Residue-level contacts at the interface:
Residue E73 in the first protein is in contact with residue K328 in the second protein (closest heavy-atom distance 2.9 Å).
Residue H474 in the first protein interacts with residue M108 in the second protein (closest heavy-atom distance 3.4 Å).
Residue D487 in the first protein contacts residue E224 in the second protein (closest heavy-atom distance 3.4 Å).
Residue T74 in the first protein contacts residue Y610 in the second protein (closest heavy-atom distance 3.4 Å).
Residue A80 in the first protein interacts with residue G575 in the second protein (closest heavy-atom distance 3.4 Å).
Residue I78 in the first protein contacts residue Q576 in the second protein (closest heavy-atom distance 3.0 Å).
Residue A80 in the first protein contacts residue L577 in the second protein (closest heavy-atom distance 3.4 Å).
Residue N429 in the first protein is in contact with residue N127 in the second protein (closest heavy-atom distance 3.0 Å).
Residue D487 in the first protein is in contact with residue T225 in the second protein (closest heavy-atom distance 2.6 Å).
Residue V428 in the first protein contacts residue N127 in the second protein (closest heavy-atom distance 3.0 Å).
Residue A66 in the first protein contacts residue K459 in the second protein (closest heavy-atom distance 3.5 Å).
Residue E489 in the first protein is in contact with residue L183 in the second protein (closest heavy-atom distance 3.4 Å).
Residue I504 in the first protein interacts with residue D104 in the second protein (closest heavy-atom distance 3.0 Å).
Residue I571 in the first protein interacts with residue R159 in the second protein (closest heavy-atom distance 3.3 Å).
Residue R65 in the first protein interacts with residue Y461 in the second protein (closest heavy-atom distance 3.1 Å).
Residue R235 in the first protein is in contact with residue E618 in the second protein (closest heavy-atom distance 3.1 Å).
Residue M488 in the first protein contacts residue E224 in the second protein (closest heavy-atom distance 2.8 Å).
Residue H474 in the first protein interacts with residue A111 in the second protein (closest heavy-atom distance 3.1 Å).
Residue E482 in the first protein contacts residue H115 in the second protein (closest heavy-atom distance 3.3 Å).
Residue E489 in the first protein contacts residue H184 in the second protein (closest heavy-atom distance 2.9 Å).
Residue Y447 in the first protein is in contact with residue M150 in the second protein (closest heavy-atom distance 3.4 Å).
Residue N58 in the first protein is in contact with residue S462 in the second protein (closest heavy-atom distance 3.1 Å).
Residue G645 in the first protein contacts residue R107 in the second protein (closest heavy-atom distance 2.9 Å).
Residue K77 in the first protein interacts with residue N578 in the second protein (closest heavy-atom distance 3.3 Å).
Residue M485 in the first protein is in contact with residue R110 in the second protein (closest heavy-atom distance 3.2 Å).
Residue E489 in the first protein is in contact with residue R227 in the second protein (closest heavy-atom distance 2.8 Å).
Residue E489 in the first protein is in contact with residue K223 in the second protein (closest heavy-atom distance 2.8 Å).
Residue G501 in the first protein interacts with residue G101 in the second protein (closest heavy-atom distance 3.3 Å).
Residue E427 in the first protein contacts residue H125 in the second protein (closest heavy-atom distance 2.8 Å).
Residue E85 in the first protein is in contact with residue N578 in the second protein (closest heavy-atom distance 3.0 Å).
Residue E492 in the first protein contacts residue R147 in the second protein (closest heavy-atom distance 2.9 Å).
Residue A575 in the first protein is in contact with residue R159 in the second protein (closest heavy-atom distance 2.9 Å).
Residue D487 in the first protein interacts with residue R110 in the second protein (closest heavy-atom distance 3.1 Å).
Residue Q362 in the first protein contacts residue H125 in the second protein (closest heavy-atom distance 3.4 Å).
Residue S473 in the first protein is in contact with residue Y131 in the second protein (closest heavy-atom distance 2.9 Å).
Residue E426 in the first protein is in contact with residue N127 in the second protein (closest heavy-atom distance 3.1 Å).
Residue Q362 in the first protein interacts with residue I124 in the second protein (closest heavy-atom distance 3.3 Å).
Residue S62 in the first protein is in contact with residue S465 in the second protein (closest heavy-atom distance 2.6 Å).
Residue R235 in the first protein contacts residue A614 in the second protein (closest heavy-atom distance 3.5 Å).
Residue P481 in the first protein interacts with residue H129 in the second protein (closest heavy-atom distance 3.2 Å).
Residue G483 in the first protein is in contact with residue V112 in the second protein (closest heavy-atom distance 3.5 Å).
Residue E492 in the first protein is in contact with residue H184 in the second protein (closest heavy-atom distance 2.8 Å).
Residue H474 in the first protein contacts residue Y131 in the second protein (closest heavy-atom distance 3.0 Å).
Residue E482 in the first protein interacts with residue R123 in the second protein (closest heavy-atom distance 3.3 Å).
Residue H242 in the first protein interacts with residue S613 in the second protein (closest heavy-atom distance 3.4 Å).
Residue R235 in the first protein contacts residue S613 in the second protein (closest heavy-atom distance 2.9 Å).
Residue G483 in the first protein interacts with residue H115 in the second protein (closest heavy-atom distance 2.8 Å).
Residue R65 in the first protein is in contact with residue E121 in the second protein (closest heavy-atom distance 3.1 Å).
Residue T104 in the first protein is in contact with residue Y120 in the second protein (closest heavy-atom distance 2.7 Å).
Residue E489 in the first protein interacts with residue E224 in the second protein (closest heavy-atom distance 3.0 Å).
Residue W527 in the first protein interacts with residue D149 in the second protein (closest heavy-atom distance 2.9 Å).
Residue R502 in the first protein contacts residue G101 in the second protein (closest heavy-atom distance 3.0 Å).
Residue Q362 in the first protein interacts with residue L126 in the second protein (closest heavy-atom distance 3.4 Å).
Residue D210 in the first protein is in contact with residue S613 in the second protein (closest heavy-atom distance 2.7 Å).
Residue R235 in the first protein contacts residue R615 in the second protein (closest heavy-atom distance 3.4 Å).
Residue M243 in the first protein is in contact with residue Y610 in the second protein (closest heavy-atom distance 3.5 Å).
Residue S62 in the first protein contacts residue S462 in the second protein (closest heavy-atom distance 3.0 Å).
Residue D484 in the first protein is in contact with residue R110 in the second protein (closest heavy-atom distance 2.9 Å).
Residue Y499 in the first protein interacts with residue R147 in the second protein (closest heavy-atom distance 2.9 Å).
Residue R65 in the first protein is in contact with residue G460 in the second protein (closest heavy-atom distance 2.8 Å).

These two protein chains interact to form a complex.

Sequence of the second protein:
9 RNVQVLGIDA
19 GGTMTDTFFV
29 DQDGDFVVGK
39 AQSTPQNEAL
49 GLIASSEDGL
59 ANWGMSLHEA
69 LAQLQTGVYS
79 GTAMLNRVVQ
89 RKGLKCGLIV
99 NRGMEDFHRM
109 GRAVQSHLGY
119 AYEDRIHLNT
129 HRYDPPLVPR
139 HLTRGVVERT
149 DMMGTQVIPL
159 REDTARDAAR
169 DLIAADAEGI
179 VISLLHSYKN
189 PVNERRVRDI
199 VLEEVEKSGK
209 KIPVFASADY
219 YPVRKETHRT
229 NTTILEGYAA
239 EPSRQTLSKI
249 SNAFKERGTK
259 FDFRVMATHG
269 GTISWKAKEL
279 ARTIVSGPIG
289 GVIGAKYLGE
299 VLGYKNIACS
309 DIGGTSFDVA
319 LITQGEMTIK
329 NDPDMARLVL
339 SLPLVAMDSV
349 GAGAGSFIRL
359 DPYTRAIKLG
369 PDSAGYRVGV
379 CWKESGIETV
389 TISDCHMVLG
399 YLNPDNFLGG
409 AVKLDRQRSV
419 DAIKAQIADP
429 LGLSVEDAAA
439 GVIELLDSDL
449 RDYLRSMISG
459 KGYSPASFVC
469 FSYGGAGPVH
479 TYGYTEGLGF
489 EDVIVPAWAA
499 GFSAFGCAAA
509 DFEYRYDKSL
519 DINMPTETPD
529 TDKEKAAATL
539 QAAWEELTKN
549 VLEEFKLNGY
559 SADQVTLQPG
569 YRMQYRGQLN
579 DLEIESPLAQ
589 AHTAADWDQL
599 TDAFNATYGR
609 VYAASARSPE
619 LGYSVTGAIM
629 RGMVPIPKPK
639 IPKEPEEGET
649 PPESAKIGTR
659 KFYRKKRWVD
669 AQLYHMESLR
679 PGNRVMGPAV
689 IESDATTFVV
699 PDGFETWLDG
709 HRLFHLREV

Sequence of the first protein:
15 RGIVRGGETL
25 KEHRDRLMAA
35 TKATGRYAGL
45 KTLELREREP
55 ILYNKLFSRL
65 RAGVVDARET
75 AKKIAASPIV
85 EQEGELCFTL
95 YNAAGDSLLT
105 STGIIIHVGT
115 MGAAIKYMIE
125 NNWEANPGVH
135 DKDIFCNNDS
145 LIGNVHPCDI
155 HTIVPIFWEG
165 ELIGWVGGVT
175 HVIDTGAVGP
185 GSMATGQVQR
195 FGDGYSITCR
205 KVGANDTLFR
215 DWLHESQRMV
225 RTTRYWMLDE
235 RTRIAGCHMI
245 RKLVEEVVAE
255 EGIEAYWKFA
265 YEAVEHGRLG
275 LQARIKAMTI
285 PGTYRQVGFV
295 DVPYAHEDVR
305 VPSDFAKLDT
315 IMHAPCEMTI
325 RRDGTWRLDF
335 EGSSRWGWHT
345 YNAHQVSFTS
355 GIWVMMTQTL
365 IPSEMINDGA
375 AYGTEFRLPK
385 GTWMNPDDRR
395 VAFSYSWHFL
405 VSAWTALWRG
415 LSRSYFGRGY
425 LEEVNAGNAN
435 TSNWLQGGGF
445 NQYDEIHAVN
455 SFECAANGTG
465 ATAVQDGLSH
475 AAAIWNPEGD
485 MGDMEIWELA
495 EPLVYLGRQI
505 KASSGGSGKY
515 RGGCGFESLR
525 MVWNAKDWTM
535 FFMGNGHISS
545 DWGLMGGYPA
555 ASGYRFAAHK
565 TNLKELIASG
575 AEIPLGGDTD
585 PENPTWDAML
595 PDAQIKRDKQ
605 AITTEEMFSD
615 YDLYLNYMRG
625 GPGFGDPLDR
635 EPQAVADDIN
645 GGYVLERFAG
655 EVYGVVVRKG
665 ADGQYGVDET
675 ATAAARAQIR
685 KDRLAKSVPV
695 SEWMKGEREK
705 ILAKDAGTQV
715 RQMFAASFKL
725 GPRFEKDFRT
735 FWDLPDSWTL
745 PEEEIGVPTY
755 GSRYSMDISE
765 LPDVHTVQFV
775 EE